Sequence of protein 1:
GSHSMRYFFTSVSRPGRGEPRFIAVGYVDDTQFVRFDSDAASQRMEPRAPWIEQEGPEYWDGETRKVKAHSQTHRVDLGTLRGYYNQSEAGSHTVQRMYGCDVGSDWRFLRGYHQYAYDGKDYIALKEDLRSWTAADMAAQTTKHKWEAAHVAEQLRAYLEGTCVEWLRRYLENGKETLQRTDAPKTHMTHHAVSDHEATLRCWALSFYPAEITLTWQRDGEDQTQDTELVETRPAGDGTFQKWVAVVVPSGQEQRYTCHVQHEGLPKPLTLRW

Sequence of protein 2:
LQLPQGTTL

The following describes two proteins that form a bound complex.

Interface contacts:
Residue E63 in protein 1 interacts with residue Q2 in protein 2 (closest heavy-atom distance 2.9 Å).
Residue V152 in protein 1 is in contact with residue T7 in protein 2 (closest heavy-atom distance 3.9 Å).
Residue K66 in protein 1 is in contact with residue Q2 in protein 2 (closest heavy-atom distance 2.9 Å).
Residue Y159 in protein 1 interacts with residue L1 in protein 2 (closest heavy-atom distance 2.6 Å).
Residue Y123 in protein 1 interacts with residue L9 in protein 2 (closest heavy-atom distance 3.8 Å).
Residue L156 in protein 1 contacts residue L3 in protein 2 (closest heavy-atom distance 3.4 Å).
Residue W147 in protein 1 is in contact with residue T7 in protein 2 (closest heavy-atom distance 3.5 Å).
Residue D77 in protein 1 interacts with residue L9 in protein 2 (closest heavy-atom distance 2.8 Å).
Residue K66 in protein 1 is in contact with residue P4 in protein 2 (closest heavy-atom distance 4.2 Å).
Residue K66 in protein 1 contacts residue L1 in protein 2 (closest heavy-atom distance 3.5 Å).
Residue L81 in protein 1 interacts with residue L9 in protein 2 (closest heavy-atom distance 3.5 Å).
Residue V76 in protein 1 contacts residue T8 in protein 2 (closest heavy-atom distance 3.8 Å).
Residue K66 in protein 1 interacts with residue L3 in protein 2 (closest heavy-atom distance 3.5 Å).
Residue K146 in protein 1 is in contact with residue T8 in protein 2 (closest heavy-atom distance 3.2 Å).
Residue Y159 in protein 1 contacts residue P4 in protein 2 (closest heavy-atom distance 4.0 Å).
Residue D77 in protein 1 interacts with residue T8 in protein 2 (closest heavy-atom distance 3.4 Å).
Residue Q155 in protein 1 is in contact with residue T7 in protein 2 (closest heavy-atom distance 4.7 Å).
Residue W147 in protein 1 interacts with residue T8 in protein 2 (closest heavy-atom distance 3.0 Å).
Residue W147 in protein 1 is in contact with residue L9 in protein 2 (closest heavy-atom distance 3.6 Å).
Residue F33 in protein 1 is in contact with residue L1 in protein 2 (closest heavy-atom distance 4.7 Å).
Residue T163 in protein 1 interacts with residue L1 in protein 2 (closest heavy-atom distance 3.6 Å).
Residue V67 in protein 1 interacts with residue Q2 in protein 2 (closest heavy-atom distance 3.5 Å).
Residue F9 in protein 1 interacts with residue Q2 in protein 2 (closest heavy-atom distance 3.9 Å).
Residue E63 in protein 1 interacts with residue L1 in protein 2 (closest heavy-atom distance 3.4 Å).
Residue M5 in protein 1 interacts with residue L1 in protein 2 (closest heavy-atom distance 3.8 Å).
Residue T143 in protein 1 interacts with residue L9 in protein 2 (closest heavy-atom distance 2.7 Å).
Residue Y7 in protein 1 interacts with residue L1 in protein 2 (closest heavy-atom distance 2.9 Å).
Residue Y7 in protein 1 is in contact with residue Q2 in protein 2 (closest heavy-atom distance 3.5 Å).
Residue T73 in protein 1 contacts residue G6 in protein 2 (closest heavy-atom distance 4.8 Å).
Residue K146 in protein 1 contacts residue L9 in protein 2 (closest heavy-atom distance 3.1 Å).
Residue Y99 in protein 1 interacts with residue Q2 in protein 2 (closest heavy-atom distance 3.3 Å).
Residue Y59 in protein 1 is in contact with residue L1 in protein 2 (closest heavy-atom distance 3.9 Å).
Residue D77 in protein 1 interacts with residue T7 in protein 2 (closest heavy-atom distance 4.8 Å).
Residue T73 in protein 1 interacts with residue T7 in protein 2 (closest heavy-atom distance 3.3 Å).
Residue T80 in protein 1 is in contact with residue L9 in protein 2 (closest heavy-atom distance 4.1 Å).
Residue Q155 in protein 1 contacts residue L3 in protein 2 (closest heavy-atom distance 4.8 Å).
Residue Y99 in protein 1 is in contact with residue L3 in protein 2 (closest heavy-atom distance 3.0 Å).
Residue W167 in protein 1 interacts with residue L1 in protein 2 (closest heavy-atom distance 3.6 Å).
Residue H114 in protein 1 is in contact with residue L3 in protein 2 (closest heavy-atom distance 4.0 Å).
Residue Y171 in protein 1 is in contact with residue L1 in protein 2 (closest heavy-atom distance 2.8 Å).
Residue M45 in protein 1 interacts with residue Q2 in protein 2 (closest heavy-atom distance 3.2 Å).
Residue Y159 in protein 1 is in contact with residue Q2 in protein 2 (closest heavy-atom distance 3.6 Å).
Residue H70 in protein 1 contacts residue Q2 in protein 2 (closest heavy-atom distance 4.8 Å).
Residue Y116 in protein 1 interacts with residue L9 in protein 2 (closest heavy-atom distance 3.3 Å).
Residue I124 in protein 1 contacts residue L9 in protein 2 (closest heavy-atom distance 4.3 Å).
Residue K146 in protein 1 is in contact with residue T7 in protein 2 (closest heavy-atom distance 4.9 Å).
Residue Y159 in protein 1 is in contact with residue L3 in protein 2 (closest heavy-atom distance 3.5 Å).
Residue R97 in protein 1 is in contact with residue T7 in protein 2 (closest heavy-atom distance 4.0 Å).
Residue T73 in protein 1 is in contact with residue T8 in protein 2 (closest heavy-atom distance 4.0 Å).
Residue Y84 in protein 1 contacts residue L9 in protein 2 (closest heavy-atom distance 3.7 Å).